Residue-level contacts at the interface:
Residue F162 in the first protein interacts with residue Y13 in the second protein (closest heavy-atom distance 3.1 Å).
Residue I148 in the first protein interacts with residue N10 in the second protein (closest heavy-atom distance 3.5 Å).
Residue D161 in the first protein interacts with residue W5 in the second protein (closest heavy-atom distance 4.0 Å).
Residue R150 in the first protein interacts with residue D6 in the second protein (closest heavy-atom distance 3.3 Å).
Residue L192 in the first protein is in contact with residue P11 in the second protein (closest heavy-atom distance 4.2 Å).
Residue N147 in the first protein interacts with residue L12 in the second protein (closest heavy-atom distance 3.2 Å).
Residue I148 in the first protein is in contact with residue A8 in the second protein (closest heavy-atom distance 3.4 Å).
Residue N147 in the first protein contacts residue N10 in the second protein (closest heavy-atom distance 4.2 Å).
Residue G163 in the first protein contacts residue Y13 in the second protein (closest heavy-atom distance 4.7 Å).
Residue R150 in the first protein interacts with residue W5 in the second protein (closest heavy-atom distance 2.8 Å).
Residue K149 in the first protein interacts with residue D6 in the second protein (closest heavy-atom distance 4.7 Å).
Residue T146 in the first protein is in contact with residue L12 in the second protein (closest heavy-atom distance 3.6 Å).
Residue W151 in the first protein contacts residue W5 in the second protein (closest heavy-atom distance 3.0 Å).
Residue T146 in the first protein contacts residue N10 in the second protein (closest heavy-atom distance 2.5 Å).
Residue K149 in the first protein interacts with residue T7 in the second protein (closest heavy-atom distance 3.4 Å).
Residue W151 in the first protein interacts with residue A8 in the second protein (closest heavy-atom distance 3.8 Å).
Residue A152 in the first protein is in contact with residue M4 in the second protein (closest heavy-atom distance 2.7 Å).
Residue I188 in the first protein interacts with residue A8 in the second protein (closest heavy-atom distance 3.6 Å).
Residue K149 in the first protein is in contact with residue N10 in the second protein (closest heavy-atom distance 5.0 Å).
Residue N147 in the first protein contacts residue Y13 in the second protein (closest heavy-atom distance 2.6 Å).
Residue W151 in the first protein interacts with residue M4 in the second protein (closest heavy-atom distance 3.8 Å).
Residue T146 in the first protein interacts with residue Y13 in the second protein (closest heavy-atom distance 4.1 Å).
Residue A153 in the first protein interacts with residue M4 in the second protein (closest heavy-atom distance 4.2 Å).
Residue R150 in the first protein is in contact with residue T7 in the second protein (closest heavy-atom distance 3.5 Å).
Residue A152 in the first protein contacts residue W5 in the second protein (closest heavy-atom distance 3.5 Å).
Residue K149 in the first protein contacts residue N9 in the second protein (closest heavy-atom distance 4.4 Å).
Residue K149 in the first protein contacts residue A8 in the second protein (closest heavy-atom distance 2.9 Å).
Residue W151 in the first protein interacts with residue D6 in the second protein (closest heavy-atom distance 3.0 Å).
Residue Y169 in the first protein contacts residue W5 in the second protein (closest heavy-atom distance 3.3 Å).
Residue T159 in the first protein contacts residue W5 in the second protein (closest heavy-atom distance 4.1 Å).
Residue W151 in the first protein contacts residue T7 in the second protein (closest heavy-atom distance 4.0 Å).
Residue K149 in the first protein interacts with residue Y13 in the second protein (closest heavy-atom distance 3.3 Å).
Residue R150 in the first protein interacts with residue A8 in the second protein (closest heavy-atom distance 4.3 Å).
Residue L145 in the first protein is in contact with residue N10 in the second protein (closest heavy-atom distance 4.8 Å).
Residue L192 in the first protein is in contact with residue N9 in the second protein (closest heavy-atom distance 4.6 Å).
Residue I148 in the first protein is in contact with residue Y13 in the second protein (closest heavy-atom distance 3.5 Å).

Sequence of the second protein:
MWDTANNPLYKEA

Sequence of the first protein:
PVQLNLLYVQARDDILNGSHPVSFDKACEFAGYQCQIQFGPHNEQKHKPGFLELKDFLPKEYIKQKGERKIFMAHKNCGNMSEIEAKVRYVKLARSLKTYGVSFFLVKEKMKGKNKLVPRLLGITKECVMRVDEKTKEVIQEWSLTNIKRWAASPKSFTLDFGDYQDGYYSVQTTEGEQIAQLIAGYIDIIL

The following describes two proteins that form a bound complex.